Residue-level contacts at the interface:
Residue L295 in chain B contacts residue V3 in chain A (closest heavy-atom distance 3.6 Å).
Residue D153 in chain B contacts residue V3 in chain A (closest heavy-atom distance 2.9 Å).
Residue L208 in chain B contacts residue T5 in chain A (closest heavy-atom distance 3.4 Å).
Residue P155 in chain B interacts with residue T5 in chain A (closest heavy-atom distance 3.6 Å).
Residue M292 in chain B contacts residue V3 in chain A (closest heavy-atom distance 4.7 Å).
Residue V211 in chain B contacts residue V3 in chain A (closest heavy-atom distance 3.8 Å).
Residue V204 in chain B contacts residue Y12 in chain A (closest heavy-atom distance 3.3 Å).
Residue Y212 in chain B is in contact with residue T5 in chain A (closest heavy-atom distance 4.8 Å).
Residue A205 in chain B contacts residue P7 in chain A (closest heavy-atom distance 4.3 Å).
Residue Y212 in chain B contacts residue F4 in chain A (closest heavy-atom distance 3.4 Å).
Residue P155 in chain B interacts with residue Y12 in chain A (closest heavy-atom distance 3.8 Å).
Residue R291 in chain B contacts residue V3 in chain A (closest heavy-atom distance 3.6 Å).
Residue E154 in chain B is in contact with residue T5 in chain A (closest heavy-atom distance 4.2 Å).
Residue A205 in chain B is in contact with residue Y12 in chain A (closest heavy-atom distance 3.6 Å).
Residue L208 in chain B interacts with residue Y12 in chain A (closest heavy-atom distance 3.4 Å).
Residue Q201 in chain B is in contact with residue Y12 in chain A (closest heavy-atom distance 3.6 Å).
Residue L208 in chain B interacts with residue T6 in chain A (closest heavy-atom distance 4.0 Å).
Residue D153 in chain B contacts residue T5 in chain A (closest heavy-atom distance 3.7 Å).
Residue Y212 in chain B interacts with residue T6 in chain A (closest heavy-atom distance 3.9 Å).
Residue L208 in chain B is in contact with residue P7 in chain A (closest heavy-atom distance 3.9 Å).
Residue Y212 in chain B is in contact with residue V3 in chain A (closest heavy-atom distance 3.6 Å).

Sequence of chain B:
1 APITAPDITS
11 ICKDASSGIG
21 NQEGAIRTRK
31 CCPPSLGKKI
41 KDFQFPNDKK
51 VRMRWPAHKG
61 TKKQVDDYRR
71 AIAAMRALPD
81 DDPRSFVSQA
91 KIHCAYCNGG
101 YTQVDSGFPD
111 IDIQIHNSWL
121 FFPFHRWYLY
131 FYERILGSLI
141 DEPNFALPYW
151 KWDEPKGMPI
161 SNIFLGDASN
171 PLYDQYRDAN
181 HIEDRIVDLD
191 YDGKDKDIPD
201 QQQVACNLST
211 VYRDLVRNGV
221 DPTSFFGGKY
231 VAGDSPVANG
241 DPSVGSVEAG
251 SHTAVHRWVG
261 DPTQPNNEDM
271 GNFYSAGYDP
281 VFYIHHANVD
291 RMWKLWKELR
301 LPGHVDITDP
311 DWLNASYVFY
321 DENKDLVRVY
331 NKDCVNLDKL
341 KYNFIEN

Sequence of chain A:
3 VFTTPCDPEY

The following describes two proteins that form a bound complex.